Sequence of the second protein:
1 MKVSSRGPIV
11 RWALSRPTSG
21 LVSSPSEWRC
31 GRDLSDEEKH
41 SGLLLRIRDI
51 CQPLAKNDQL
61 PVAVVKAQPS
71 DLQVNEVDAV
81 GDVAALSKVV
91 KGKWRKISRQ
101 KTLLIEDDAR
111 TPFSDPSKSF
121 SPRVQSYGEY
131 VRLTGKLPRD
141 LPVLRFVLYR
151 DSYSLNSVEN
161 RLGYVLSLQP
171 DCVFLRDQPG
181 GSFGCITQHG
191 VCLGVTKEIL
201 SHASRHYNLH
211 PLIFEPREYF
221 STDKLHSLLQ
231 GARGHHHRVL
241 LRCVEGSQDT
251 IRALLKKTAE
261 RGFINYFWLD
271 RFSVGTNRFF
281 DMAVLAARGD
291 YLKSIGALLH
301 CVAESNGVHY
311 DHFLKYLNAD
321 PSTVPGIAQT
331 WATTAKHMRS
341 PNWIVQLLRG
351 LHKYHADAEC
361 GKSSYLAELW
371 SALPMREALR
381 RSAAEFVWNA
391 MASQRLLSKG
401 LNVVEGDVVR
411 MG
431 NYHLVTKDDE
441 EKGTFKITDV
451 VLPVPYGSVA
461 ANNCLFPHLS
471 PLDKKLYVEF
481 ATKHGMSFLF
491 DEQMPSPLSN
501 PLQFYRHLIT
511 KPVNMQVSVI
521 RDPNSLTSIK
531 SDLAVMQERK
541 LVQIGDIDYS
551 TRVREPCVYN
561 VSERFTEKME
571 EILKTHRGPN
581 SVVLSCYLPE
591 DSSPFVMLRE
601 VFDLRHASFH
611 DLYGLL

Sequence of the first protein:
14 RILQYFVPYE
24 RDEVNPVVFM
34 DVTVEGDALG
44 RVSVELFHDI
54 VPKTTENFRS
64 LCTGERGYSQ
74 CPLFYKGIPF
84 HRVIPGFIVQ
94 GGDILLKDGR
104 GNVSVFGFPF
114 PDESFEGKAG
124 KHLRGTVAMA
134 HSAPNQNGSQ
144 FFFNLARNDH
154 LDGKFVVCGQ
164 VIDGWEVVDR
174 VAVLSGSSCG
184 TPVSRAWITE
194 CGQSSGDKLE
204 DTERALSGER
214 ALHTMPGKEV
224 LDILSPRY

This data describes a binding interaction between two proteins.

Interface contacts:
Residue S398 in the second protein contacts residue G220 in the first protein (closest heavy-atom distance 3.8 Å).
Residue Q394 in the second protein is in contact with residue G220 in the first protein (closest heavy-atom distance 3.0 Å).
Residue G42 in the second protein is in contact with residue L227 in the first protein (closest heavy-atom distance 3.8 Å).
Residue R288 in the second protein contacts residue Y231 in the first protein (closest heavy-atom distance 2.9 Å).
Residue P8 in the second protein is in contact with residue S197 in the first protein (closest heavy-atom distance 3.2 Å).
Residue L44 in the second protein contacts residue I226 in the first protein (closest heavy-atom distance 3.6 Å).
Residue R29 in the second protein is in contact with residue K79 in the first protein (closest heavy-atom distance 4.0 Å).
Residue H484 in the second protein contacts residue S228 in the first protein (closest heavy-atom distance 4.2 Å).
Residue G7 in the second protein contacts residue S198 in the first protein (closest heavy-atom distance 3.0 Å).
Residue R6 in the second protein is in contact with residue G199 in the first protein (closest heavy-atom distance 4.0 Å).
Residue H484 in the second protein interacts with residue L227 in the first protein (closest heavy-atom distance 3.8 Å).
Residue D281 in the second protein interacts with residue R230 in the first protein (closest heavy-atom distance 3.9 Å).
Residue Q394 in the second protein interacts with residue V223 in the first protein (closest heavy-atom distance 2.8 Å).
Residue P25 in the second protein is in contact with residue K79 in the first protein (closest heavy-atom distance 3.6 Å).
Residue S5 in the second protein interacts with residue G199 in the first protein (closest heavy-atom distance 3.1 Å).
Residue K483 in the second protein is in contact with residue L224 in the first protein (closest heavy-atom distance 2.3 Å).
Residue R6 in the second protein interacts with residue Y231 in the first protein (closest heavy-atom distance 3.4 Å).
Residue L397 in the second protein interacts with residue E222 in the first protein (closest heavy-atom distance 3.5 Å).
Residue H40 in the second protein is in contact with residue L227 in the first protein (closest heavy-atom distance 4.2 Å).
Residue D281 in the second protein interacts with residue Y231 in the first protein (closest heavy-atom distance 3.9 Å).
Residue R6 in the second protein is in contact with residue D200 in the first protein (closest heavy-atom distance 3.7 Å).
Residue G7 in the second protein is in contact with residue R230 in the first protein (closest heavy-atom distance 4.0 Å).
Residue K483 in the second protein contacts residue P229 in the first protein (closest heavy-atom distance 3.8 Å).
Residue R6 in the second protein is in contact with residue K201 in the first protein (closest heavy-atom distance 3.9 Å).
Residue P471 in the second protein contacts residue K221 in the first protein (closest heavy-atom distance 3.7 Å).
Residue I9 in the second protein interacts with residue Q196 in the first protein (closest heavy-atom distance 3.5 Å).
Residue R6 in the second protein contacts residue S198 in the first protein (closest heavy-atom distance 3.0 Å).
Residue S26 in the second protein interacts with residue E193 in the first protein (closest heavy-atom distance 3.0 Å).
Residue L476 in the second protein is in contact with residue K221 in the first protein (closest heavy-atom distance 3.6 Å).
Residue N318 in the second protein contacts residue Q196 in the first protein (closest heavy-atom distance 2.5 Å).
Residue K483 in the second protein interacts with residue D225 in the first protein (closest heavy-atom distance 3.9 Å).
Residue Y310 in the second protein contacts residue T66 in the first protein (closest heavy-atom distance 3.8 Å).
Residue P471 in the second protein interacts with residue G220 in the first protein (closest heavy-atom distance 4.0 Å).
Residue H484 in the second protein interacts with residue P229 in the first protein (closest heavy-atom distance 4.0 Å).
Residue P8 in the second protein contacts residue R44 in the first protein (closest heavy-atom distance 3.3 Å).
Residue G7 in the second protein contacts residue S197 in the first protein (closest heavy-atom distance 2.8 Å).
Residue S398 in the second protein contacts residue E222 in the first protein (closest heavy-atom distance 3.6 Å).
Residue V10 in the second protein contacts residue F32 in the first protein (closest heavy-atom distance 4.0 Å).
Residue S5 in the second protein is in contact with residue S198 in the first protein (closest heavy-atom distance 3.1 Å).
Residue K39 in the second protein is in contact with residue L227 in the first protein (closest heavy-atom distance 3.2 Å).
Residue I9 in the second protein interacts with residue S197 in the first protein (closest heavy-atom distance 4.2 Å).
Residue A390 in the second protein contacts residue V223 in the first protein (closest heavy-atom distance 3.9 Å).
Residue Q394 in the second protein contacts residue E222 in the first protein (closest heavy-atom distance 2.4 Å).
Residue S26 in the second protein interacts with residue K79 in the first protein (closest heavy-atom distance 3.3 Å).
Residue N277 in the second protein contacts residue Y231 in the first protein (closest heavy-atom distance 3.1 Å).
Residue P8 in the second protein interacts with residue F32 in the first protein (closest heavy-atom distance 4.1 Å).
Residue Q394 in the second protein contacts residue K221 in the first protein (closest heavy-atom distance 3.8 Å).
Residue T276 in the second protein is in contact with residue R230 in the first protein (closest heavy-atom distance 2.5 Å).
Residue N318 in the second protein interacts with residue E68 in the first protein (closest heavy-atom distance 3.7 Å).
Residue E479 in the second protein interacts with residue L224 in the first protein (closest heavy-atom distance 3.7 Å).
Residue R6 in the second protein interacts with residue R230 in the first protein (closest heavy-atom distance 2.4 Å).
Residue L285 in the second protein interacts with residue Y231 in the first protein (closest heavy-atom distance 3.7 Å).
Residue N277 in the second protein contacts residue R230 in the first protein (closest heavy-atom distance 3.0 Å).
Residue L314 in the second protein interacts with residue T66 in the first protein (closest heavy-atom distance 3.3 Å).
Residue N318 in the second protein interacts with residue R62 in the first protein (closest heavy-atom distance 2.9 Å).
Residue S24 in the second protein contacts residue K79 in the first protein (closest heavy-atom distance 2.6 Å).
Residue L314 in the second protein contacts residue Q196 in the first protein (closest heavy-atom distance 4.1 Å).
Residue L317 in the second protein is in contact with residue Q196 in the first protein (closest heavy-atom distance 4.3 Å).
Residue K483 in the second protein is in contact with residue L227 in the first protein (closest heavy-atom distance 4.0 Å).
Residue P25 in the second protein interacts with residue E193 in the first protein (closest heavy-atom distance 3.3 Å).